Sequence of the second protein:
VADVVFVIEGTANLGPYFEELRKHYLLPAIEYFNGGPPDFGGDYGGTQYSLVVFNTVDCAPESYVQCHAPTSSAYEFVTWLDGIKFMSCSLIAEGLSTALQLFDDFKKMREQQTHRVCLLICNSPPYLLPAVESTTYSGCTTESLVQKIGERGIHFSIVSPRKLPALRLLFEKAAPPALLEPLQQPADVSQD

These two protein chains interact to form a complex.

Residue-level contacts at the interface:
Residue K812 in the first protein is in contact with residue M90 in the second protein (closest heavy-atom distance 4.1 Å).
Residue N813 in the first protein contacts residue C62 in the second protein (closest heavy-atom distance 4.6 Å).
Residue R809 in the first protein contacts residue M90 in the second protein (closest heavy-atom distance 4.8 Å).
Residue Q507 in the first protein interacts with residue Y137 in the second protein (closest heavy-atom distance 4.1 Å).
Residue S562 in the first protein contacts residue A176 in the second protein (closest heavy-atom distance 4.9 Å).
Residue T804 in the first protein contacts residue P16 in the second protein (closest heavy-atom distance 3.6 Å).
Residue N813 in the first protein contacts residue D61 in the second protein (closest heavy-atom distance 4.3 Å).
Residue R566 in the first protein is in contact with residue A176 in the second protein (closest heavy-atom distance 4.1 Å).
Residue Q808 in the first protein interacts with residue A12 in the second protein (closest heavy-atom distance 4.9 Å).
Residue N557 in the first protein is in contact with residue R172 in the second protein (closest heavy-atom distance 4.2 Å).
Residue Q805 in the first protein interacts with residue P16 in the second protein (closest heavy-atom distance 3.6 Å).
Residue G161 in the first protein contacts residue V68 in the second protein (closest heavy-atom distance 4.5 Å).
Residue F159 in the first protein is in contact with residue Q109 in the second protein (closest heavy-atom distance 4.5 Å).
Residue K162 in the first protein interacts with residue C70 in the second protein (closest heavy-atom distance 3.6 Å).
Residue V508 in the first protein is in contact with residue C97 in the second protein (closest heavy-atom distance 3.7 Å).
Residue P553 in the first protein interacts with residue S134 in the second protein (closest heavy-atom distance 4.7 Å).
Residue L556 in the first protein contacts residue P171 in the second protein (closest heavy-atom distance 4.7 Å).
Residue R809 in the first protein interacts with residue D61 in the second protein (closest heavy-atom distance 3.9 Å).
Residue G472 in the first protein is in contact with residue P64 in the second protein (closest heavy-atom distance 4.2 Å).
Residue P553 in the first protein is in contact with residue K173 in the second protein (closest heavy-atom distance 3.1 Å).
Residue L556 in the first protein is in contact with residue K173 in the second protein (closest heavy-atom distance 3.7 Å).
Residue N557 in the first protein interacts with residue L174 in the second protein (closest heavy-atom distance 4.2 Å).
Residue L158 in the first protein is in contact with residue P73 in the second protein (closest heavy-atom distance 3.8 Å).
Residue P553 in the first protein contacts residue P135 in the second protein (closest heavy-atom distance 4.8 Å).
Residue P563 in the first protein interacts with residue L174 in the second protein (closest heavy-atom distance 5.0 Å).
Residue P559 in the first protein contacts residue R172 in the second protein (closest heavy-atom distance 4.7 Å).
Residue F159 in the first protein contacts residue F114 in the second protein (closest heavy-atom distance 3.7 Å).
Residue H554 in the first protein contacts residue Y17 in the second protein (closest heavy-atom distance 3.4 Å).
Residue F159 in the first protein interacts with residue L110 in the second protein (closest heavy-atom distance 3.7 Å).
Residue A504 in the first protein interacts with residue L139 in the second protein (closest heavy-atom distance 3.8 Å).
Residue N813 in the first protein contacts residue P64 in the second protein (closest heavy-atom distance 5.0 Å).
Residue V508 in the first protein contacts residue V60 in the second protein (closest heavy-atom distance 4.2 Å).
Residue Q805 in the first protein contacts residue Y17 in the second protein (closest heavy-atom distance 4.0 Å).
Residue Q808 in the first protein is in contact with residue M90 in the second protein (closest heavy-atom distance 3.1 Å).
Residue Q79 in the first protein contacts residue P64 in the second protein (closest heavy-atom distance 4.1 Å).
Residue L505 in the first protein contacts residue P140 in the second protein (closest heavy-atom distance 4.8 Å).
Residue Q805 in the first protein interacts with residue N13 in the second protein (closest heavy-atom distance 4.6 Å).
Residue P163 in the first protein interacts with residue V68 in the second protein (closest heavy-atom distance 4.5 Å).
Residue Q808 in the first protein is in contact with residue F89 in the second protein (closest heavy-atom distance 3.5 Å).
Residue F555 in the first protein is in contact with residue K173 in the second protein (closest heavy-atom distance 3.3 Å).
Residue K162 in the first protein contacts residue V68 in the second protein (closest heavy-atom distance 4.5 Å).
Residue R149 in the first protein is in contact with residue E143 in the second protein (closest heavy-atom distance 2.4 Å).
Residue D78 in the first protein is in contact with residue E65 in the second protein (closest heavy-atom distance 4.7 Å).
Residue Q79 in the first protein contacts residue E65 in the second protein (closest heavy-atom distance 4.0 Å).
Residue K812 in the first protein interacts with residue C62 in the second protein (closest heavy-atom distance 3.6 Å).
Residue P559 in the first protein interacts with residue L174 in the second protein (closest heavy-atom distance 4.3 Å).
Residue F159 in the first protein interacts with residue D113 in the second protein (closest heavy-atom distance 2.8 Å).
Residue L556 in the first protein interacts with residue R172 in the second protein (closest heavy-atom distance 3.8 Å).
Residue T471 in the first protein contacts residue P64 in the second protein (closest heavy-atom distance 3.1 Å).
Residue R149 in the first protein contacts residue S144 in the second protein (closest heavy-atom distance 4.5 Å).
Residue R30 in the first protein contacts residue P64 in the second protein (closest heavy-atom distance 4.3 Å).
Residue S184 in the first protein contacts residue H71 in the second protein (closest heavy-atom distance 3.5 Å).
Residue G161 in the first protein is in contact with residue C70 in the second protein (closest heavy-atom distance 3.8 Å).
Residue G161 in the first protein is in contact with residue T106 in the second protein (closest heavy-atom distance 4.0 Å).
Residue F159 in the first protein contacts residue P73 in the second protein (closest heavy-atom distance 3.5 Å).
Residue R512 in the first protein interacts with residue D61 in the second protein (closest heavy-atom distance 4.3 Å).
Residue P563 in the first protein interacts with residue P175 in the second protein (closest heavy-atom distance 4.7 Å).
Residue I811 in the first protein is in contact with residue M90 in the second protein (closest heavy-atom distance 5.0 Å).
Residue P563 in the first protein interacts with residue A176 in the second protein (closest heavy-atom distance 4.0 Å).
Residue N557 in the first protein contacts residue K173 in the second protein (closest heavy-atom distance 4.2 Å).

Sequence of the first protein:
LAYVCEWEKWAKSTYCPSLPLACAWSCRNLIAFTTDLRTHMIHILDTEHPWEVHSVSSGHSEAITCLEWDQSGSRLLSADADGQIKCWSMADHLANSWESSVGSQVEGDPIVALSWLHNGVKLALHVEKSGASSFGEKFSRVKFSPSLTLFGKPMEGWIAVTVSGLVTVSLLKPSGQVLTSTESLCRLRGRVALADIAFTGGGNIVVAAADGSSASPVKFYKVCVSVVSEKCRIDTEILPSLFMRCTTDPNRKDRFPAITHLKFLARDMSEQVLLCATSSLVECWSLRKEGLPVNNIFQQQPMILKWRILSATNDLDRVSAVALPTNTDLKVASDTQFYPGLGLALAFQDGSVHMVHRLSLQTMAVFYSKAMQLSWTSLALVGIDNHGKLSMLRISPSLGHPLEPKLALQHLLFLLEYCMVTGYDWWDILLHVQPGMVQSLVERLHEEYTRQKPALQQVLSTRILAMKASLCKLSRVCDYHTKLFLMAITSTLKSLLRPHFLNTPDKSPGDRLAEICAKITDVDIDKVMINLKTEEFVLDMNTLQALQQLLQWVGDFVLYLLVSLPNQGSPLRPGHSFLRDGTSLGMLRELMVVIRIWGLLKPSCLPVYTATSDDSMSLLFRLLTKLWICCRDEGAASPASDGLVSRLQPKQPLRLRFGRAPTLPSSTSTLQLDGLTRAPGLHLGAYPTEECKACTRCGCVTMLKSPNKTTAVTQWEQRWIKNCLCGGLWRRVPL